Interface contacts:
Residue I86 in the second protein is in contact with residue H61 in the first protein (closest heavy-atom distance 3.5 Å).
Residue L38 in the second protein is in contact with residue F4 in the first protein (closest heavy-atom distance 3.8 Å).
Residue L53 in the second protein contacts residue E93 in the first protein (closest heavy-atom distance 3.4 Å).
Residue F4 in the second protein contacts residue L38 in the first protein (closest heavy-atom distance 3.7 Å).
Residue E43 in the second protein is in contact with residue K12 in the first protein (closest heavy-atom distance 4.0 Å).
Residue L79 in the second protein contacts residue L79 in the first protein (closest heavy-atom distance 3.3 Å).
Residue K12 in the second protein contacts residue H44 in the first protein (closest heavy-atom distance 3.2 Å).
Residue A52 in the second protein interacts with residue F4 in the first protein (closest heavy-atom distance 4.1 Å).
Residue L59 in the second protein is in contact with residue F4 in the first protein (closest heavy-atom distance 3.5 Å).
Residue T64 in the second protein is in contact with residue A82 in the first protein (closest heavy-atom distance 3.8 Å).
Residue L79 in the second protein contacts residue I80 in the first protein (closest heavy-atom distance 3.9 Å).
Residue L53 in the second protein contacts residue I5 in the first protein (closest heavy-atom distance 3.6 Å).
Residue I86 in the second protein is in contact with residue Q57 in the first protein (closest heavy-atom distance 3.5 Å).
Residue H44 in the second protein interacts with residue M11 in the first protein (closest heavy-atom distance 4.1 Å).
Residue Q57 in the second protein contacts residue I86 in the first protein (closest heavy-atom distance 3.4 Å).
Residue V8 in the second protein interacts with residue A52 in the first protein (closest heavy-atom distance 3.5 Å).
Residue F4 in the second protein contacts residue A52 in the first protein (closest heavy-atom distance 3.8 Å).
Residue I5 in the second protein is in contact with residue A52 in the first protein (closest heavy-atom distance 3.9 Å).
Residue T49 in the second protein interacts with residue V8 in the first protein (closest heavy-atom distance 3.8 Å).
Residue F4 in the second protein is in contact with residue V34 in the first protein (closest heavy-atom distance 3.4 Å).
Residue I86 in the second protein is in contact with residue I60 in the first protein (closest heavy-atom distance 3.9 Å).
Residue I5 in the second protein is in contact with residue L53 in the first protein (closest heavy-atom distance 3.7 Å).
Residue G13 in the second protein is in contact with residue H44 in the first protein (closest heavy-atom distance 3.6 Å).
Residue K12 in the second protein contacts residue E43 in the first protein (closest heavy-atom distance 3.8 Å).
Residue V34 in the second protein is in contact with residue F4 in the first protein (closest heavy-atom distance 3.5 Å).
Residue F4 in the second protein is in contact with residue L59 in the first protein (closest heavy-atom distance 3.7 Å).
Residue T49 in the second protein contacts residue Y14 in the first protein (closest heavy-atom distance 3.9 Å).
Residue M11 in the second protein is in contact with residue L38 in the first protein (closest heavy-atom distance 3.7 Å).
Residue E50 in the second protein is in contact with residue E50 in the first protein (closest heavy-atom distance 3.2 Å).
Residue V8 in the second protein is in contact with residue M48 in the first protein (closest heavy-atom distance 4.0 Å).
Residue M11 in the second protein interacts with residue H44 in the first protein (closest heavy-atom distance 4.0 Å).
Residue P46 in the second protein contacts residue I105 in the first protein (closest heavy-atom distance 4.2 Å).
Residue I105 in the second protein interacts with residue P46 in the first protein (closest heavy-atom distance 4.0 Å).
Residue V8 in the second protein contacts residue H44 in the first protein (closest heavy-atom distance 3.3 Å).
Residue H61 in the second protein interacts with residue H61 in the first protein (closest heavy-atom distance 3.9 Å).
Residue A52 in the second protein contacts residue V8 in the first protein (closest heavy-atom distance 3.6 Å).
Residue Q57 in the second protein is in contact with residue A89 in the first protein (closest heavy-atom distance 3.7 Å).
Residue A76 in the second protein interacts with residue A76 in the first protein (closest heavy-atom distance 4.2 Å).
Residue E93 in the second protein contacts residue Q57 in the first protein (closest heavy-atom distance 3.5 Å).
Residue Q57 in the second protein is in contact with residue M90 in the first protein (closest heavy-atom distance 4.1 Å).
Residue K35 in the second protein interacts with residue F4 in the first protein (closest heavy-atom distance 3.4 Å).
Residue H44 in the second protein contacts residue G13 in the first protein (closest heavy-atom distance 3.3 Å).
Residue A55 in the second protein is in contact with residue F4 in the first protein (closest heavy-atom distance 4.0 Å).
Residue H44 in the second protein interacts with residue K12 in the first protein (closest heavy-atom distance 3.1 Å).
Residue L31 in the second protein interacts with residue F4 in the first protein (closest heavy-atom distance 3.9 Å).
Residue Y14 in the second protein is in contact with residue H44 in the first protein (closest heavy-atom distance 3.5 Å).
Residue V8 in the second protein contacts residue T49 in the first protein (closest heavy-atom distance 3.5 Å).
Residue M48 in the second protein interacts with residue M11 in the first protein (closest heavy-atom distance 3.3 Å).
Residue T64 in the second protein contacts residue L79 in the first protein (closest heavy-atom distance 3.1 Å).
Residue M11 in the second protein is in contact with residue M48 in the first protein (closest heavy-atom distance 3.5 Å).
Residue D56 in the second protein contacts residue G2 in the first protein (closest heavy-atom distance 3.0 Å).
Residue H61 in the second protein contacts residue I86 in the first protein (closest heavy-atom distance 3.9 Å).
Residue Q57 in the second protein is in contact with residue E93 in the first protein (closest heavy-atom distance 3.4 Å).
Residue H44 in the second protein contacts residue Y14 in the first protein (closest heavy-atom distance 3.5 Å).
Residue F4 in the second protein interacts with residue K35 in the first protein (closest heavy-atom distance 3.6 Å).
Residue H44 in the second protein interacts with residue V8 in the first protein (closest heavy-atom distance 3.3 Å).
Residue I60 in the second protein is in contact with residue I86 in the first protein (closest heavy-atom distance 3.8 Å).
Residue Y14 in the second protein contacts residue T49 in the first protein (closest heavy-atom distance 4.0 Å).
Residue L38 in the second protein contacts residue M11 in the first protein (closest heavy-atom distance 3.0 Å).
Residue E93 in the second protein contacts residue L53 in the first protein (closest heavy-atom distance 3.5 Å).

Sequence of the second protein:
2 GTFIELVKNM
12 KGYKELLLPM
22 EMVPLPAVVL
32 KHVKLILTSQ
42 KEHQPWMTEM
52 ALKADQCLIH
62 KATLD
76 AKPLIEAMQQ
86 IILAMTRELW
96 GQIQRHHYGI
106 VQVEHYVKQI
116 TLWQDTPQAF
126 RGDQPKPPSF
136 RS

Sequence of the first protein:
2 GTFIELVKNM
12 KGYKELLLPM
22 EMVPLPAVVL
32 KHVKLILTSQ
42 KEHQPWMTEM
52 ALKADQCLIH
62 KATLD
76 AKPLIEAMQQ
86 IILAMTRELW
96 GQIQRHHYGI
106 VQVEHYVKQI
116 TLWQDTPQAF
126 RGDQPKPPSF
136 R

These two protein chains interact to form a complex.